Sequence of chain B:
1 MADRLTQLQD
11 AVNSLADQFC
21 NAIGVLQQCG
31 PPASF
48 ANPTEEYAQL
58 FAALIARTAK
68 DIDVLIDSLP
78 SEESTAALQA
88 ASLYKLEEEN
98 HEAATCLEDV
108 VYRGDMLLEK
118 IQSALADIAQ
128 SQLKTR

The following describes two proteins that form a bound complex.

Sequence of chain A:
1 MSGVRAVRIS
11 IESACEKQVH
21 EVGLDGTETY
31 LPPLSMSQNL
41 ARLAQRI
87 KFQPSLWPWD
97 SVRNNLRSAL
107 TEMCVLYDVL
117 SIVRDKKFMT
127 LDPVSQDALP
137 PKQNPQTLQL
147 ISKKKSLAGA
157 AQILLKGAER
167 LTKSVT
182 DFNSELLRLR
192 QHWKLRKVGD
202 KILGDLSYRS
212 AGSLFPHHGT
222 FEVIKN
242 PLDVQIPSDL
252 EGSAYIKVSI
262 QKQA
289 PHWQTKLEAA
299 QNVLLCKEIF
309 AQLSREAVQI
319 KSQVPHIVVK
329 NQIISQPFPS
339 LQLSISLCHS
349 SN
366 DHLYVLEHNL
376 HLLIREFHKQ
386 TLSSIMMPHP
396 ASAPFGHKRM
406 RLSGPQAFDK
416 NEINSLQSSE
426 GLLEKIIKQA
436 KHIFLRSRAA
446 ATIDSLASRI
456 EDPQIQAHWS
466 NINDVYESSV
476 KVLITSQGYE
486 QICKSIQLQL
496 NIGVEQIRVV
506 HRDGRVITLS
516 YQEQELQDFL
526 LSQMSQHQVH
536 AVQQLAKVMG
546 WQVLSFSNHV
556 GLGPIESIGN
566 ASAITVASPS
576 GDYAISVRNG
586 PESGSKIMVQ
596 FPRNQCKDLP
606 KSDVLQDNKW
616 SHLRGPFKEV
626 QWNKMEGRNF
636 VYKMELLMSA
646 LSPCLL

Contacts between the two chains:
Residue R8 in chain A is in contact with residue E94 in chain B (closest heavy-atom distance 3.1 Å).
Residue V7 in chain A interacts with residue E94 in chain B (closest heavy-atom distance 3.3 Å).
Residue V7 in chain A is in contact with residue L90 in chain B (closest heavy-atom distance 3.7 Å).
Residue V4 in chain A contacts residue A84 in chain B (closest heavy-atom distance 4.9 Å).
Residue V4 in chain A interacts with residue A83 in chain B (closest heavy-atom distance 3.8 Å).
Residue R5 in chain A contacts residue A88 in chain B (closest heavy-atom distance 3.4 Å).
Residue R5 in chain A contacts residue A84 in chain B (closest heavy-atom distance 4.7 Å).
Residue R5 in chain A interacts with residue Y91 in chain B (closest heavy-atom distance 4.1 Å).
Residue V7 in chain A interacts with residue A87 in chain B (closest heavy-atom distance 3.9 Å).
Residue V7 in chain A interacts with residue Y91 in chain B (closest heavy-atom distance 3.9 Å).
Residue S10 in chain A interacts with residue E94 in chain B (closest heavy-atom distance 5.0 Å).
Residue R5 in chain A contacts residue A87 in chain B (closest heavy-atom distance 3.6 Å).
Residue S10 in chain A is in contact with residue H98 in chain B (closest heavy-atom distance 4.6 Å).
Residue I9 in chain A contacts residue L90 in chain B (closest heavy-atom distance 3.7 Å).
Residue I9 in chain A contacts residue E94 in chain B (closest heavy-atom distance 3.2 Å).
Residue V4 in chain A contacts residue A87 in chain B (closest heavy-atom distance 4.8 Å).